This data describes a binding interaction between two proteins.

Sequence of chain B:
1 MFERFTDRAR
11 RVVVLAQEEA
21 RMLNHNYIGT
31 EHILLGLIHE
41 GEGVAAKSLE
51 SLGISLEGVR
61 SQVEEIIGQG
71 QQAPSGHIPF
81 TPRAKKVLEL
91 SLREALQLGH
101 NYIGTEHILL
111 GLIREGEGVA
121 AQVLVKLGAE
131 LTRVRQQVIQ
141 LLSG

Residue-level contacts at the interface:
Residue M1 in chain B is in contact with residue V13 in chain A (closest heavy-atom distance 4.3 Å).
Residue F2 in chain B is in contact with residue V11 in chain A (closest heavy-atom distance 4.0 Å).
Residue E3 in chain B interacts with residue V2 in chain A (closest heavy-atom distance 4.9 Å).
Residue L92 in chain B is in contact with residue T4 in chain A (closest heavy-atom distance 4.0 Å).
Residue F2 in chain B is in contact with residue T4 in chain A (closest heavy-atom distance 4.9 Å).
Residue E3 in chain B contacts residue V11 in chain A (closest heavy-atom distance 3.2 Å).
Residue M1 in chain B contacts residue V2 in chain A (closest heavy-atom distance 2.7 Å).
Residue R4 in chain B is in contact with residue V11 in chain A (closest heavy-atom distance 4.3 Å).
Residue F5 in chain B contacts residue V11 in chain A (closest heavy-atom distance 4.7 Å).
Residue M1 in chain B interacts with residue T4 in chain A (closest heavy-atom distance 3.6 Å).
Residue F2 in chain B is in contact with residue V13 in chain A (closest heavy-atom distance 4.0 Å).

Sequence of chain A:
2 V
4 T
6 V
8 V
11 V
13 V